Sequence of the first protein:
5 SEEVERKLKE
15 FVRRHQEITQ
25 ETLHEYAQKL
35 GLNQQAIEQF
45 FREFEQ

Contacts between the two chains:
Residue L12 in the second protein is in contact with residue V16 in the first protein (closest heavy-atom distance 3.6 Å).
Residue F15 in the second protein contacts residue H19 in the first protein (closest heavy-atom distance 4.0 Å).
Residue V16 in the second protein is in contact with residue H19 in the first protein (closest heavy-atom distance 4.8 Å).
Residue S5 in the second protein is in contact with residue V8 in the first protein (closest heavy-atom distance 4.9 Å).
Residue Y30 in the second protein interacts with residue Y30 in the first protein (closest heavy-atom distance 3.5 Å).
Residue H19 in the second protein is in contact with residue T23 in the first protein (closest heavy-atom distance 3.8 Å).
Residue Y30 in the second protein is in contact with residue L34 in the first protein (closest heavy-atom distance 3.8 Å).
Residue V8 in the second protein is in contact with residue L12 in the first protein (closest heavy-atom distance 3.1 Å).
Residue H19 in the second protein interacts with residue H19 in the first protein (closest heavy-atom distance 3.5 Å).
Residue F15 in the second protein interacts with residue F15 in the first protein (closest heavy-atom distance 4.6 Å).
Residue V16 in the second protein interacts with residue F15 in the first protein (closest heavy-atom distance 3.9 Å).
Residue F15 in the second protein is in contact with residue V16 in the first protein (closest heavy-atom distance 4.4 Å).
Residue L12 in the second protein contacts residue L12 in the first protein (closest heavy-atom distance 4.4 Å).
Residue L12 in the second protein contacts residue F15 in the first protein (closest heavy-atom distance 4.6 Å).

The following describes two proteins that form a bound complex.

Sequence of the second protein:
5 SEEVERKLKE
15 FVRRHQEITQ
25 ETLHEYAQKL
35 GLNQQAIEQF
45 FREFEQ